Sequence of chain B:
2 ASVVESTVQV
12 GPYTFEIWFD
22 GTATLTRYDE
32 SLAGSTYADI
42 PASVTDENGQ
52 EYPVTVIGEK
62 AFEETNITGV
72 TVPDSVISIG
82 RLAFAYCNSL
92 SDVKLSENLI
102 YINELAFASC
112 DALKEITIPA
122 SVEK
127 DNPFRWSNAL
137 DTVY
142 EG

These two protein chains interact to form a complex.

Sequence of chain A:
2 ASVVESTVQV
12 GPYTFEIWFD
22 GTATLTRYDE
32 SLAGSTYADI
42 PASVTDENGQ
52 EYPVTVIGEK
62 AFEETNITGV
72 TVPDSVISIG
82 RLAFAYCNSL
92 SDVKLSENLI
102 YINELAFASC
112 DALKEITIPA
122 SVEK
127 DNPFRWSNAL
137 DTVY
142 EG

Residue-level contacts at the interface:
Residue D137 in chain A is in contact with residue N134 in chain B (closest heavy-atom distance 4.7 Å).
Residue D137 in chain A is in contact with residue D112 in chain B (closest heavy-atom distance 4.7 Å).
Residue N134 in chain A contacts residue N134 in chain B (closest heavy-atom distance 3.1 Å).
Residue N134 in chain A interacts with residue A135 in chain B (closest heavy-atom distance 4.7 Å).